Sequence of the second protein:
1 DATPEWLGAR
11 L

Sequence of the first protein:
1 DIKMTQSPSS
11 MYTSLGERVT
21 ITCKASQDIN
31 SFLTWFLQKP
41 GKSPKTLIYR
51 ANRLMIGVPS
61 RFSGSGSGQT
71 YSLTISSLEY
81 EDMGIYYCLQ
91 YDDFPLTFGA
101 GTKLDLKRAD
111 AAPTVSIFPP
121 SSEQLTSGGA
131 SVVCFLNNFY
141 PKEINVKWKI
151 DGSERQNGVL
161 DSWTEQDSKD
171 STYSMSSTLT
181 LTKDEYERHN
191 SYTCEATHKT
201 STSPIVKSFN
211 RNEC

This data describes a binding interaction between two proteins.

Residue-level contacts at the interface:
Residue F32 in the first protein contacts residue E5 in the second protein (closest heavy-atom distance 4.0 Å).
Residue I48 in the first protein is in contact with residue W6 in the second protein (closest heavy-atom distance 5.0 Å).
Residue I56 in the first protein interacts with residue D1 in the second protein (closest heavy-atom distance 3.7 Å).
Residue Y49 in the first protein interacts with residue D1 in the second protein (closest heavy-atom distance 3.2 Å).
Residue Y49 in the first protein is in contact with residue E5 in the second protein (closest heavy-atom distance 4.2 Å).
Residue F94 in the first protein contacts residue L11 in the second protein (closest heavy-atom distance 3.9 Å).
Residue L54 in the first protein contacts residue D1 in the second protein (closest heavy-atom distance 4.0 Å).
Residue Y49 in the first protein is in contact with residue A2 in the second protein (closest heavy-atom distance 3.7 Å).
Residue Y91 in the first protein interacts with residue W6 in the second protein (closest heavy-atom distance 3.0 Å).
Residue T34 in the first protein interacts with residue W6 in the second protein (closest heavy-atom distance 3.0 Å).
Residue Y49 in the first protein contacts residue W6 in the second protein (closest heavy-atom distance 3.0 Å).
Residue M55 in the first protein interacts with residue D1 in the second protein (closest heavy-atom distance 4.4 Å).
Residue R53 in the first protein interacts with residue E5 in the second protein (closest heavy-atom distance 2.7 Å).
Residue R50 in the first protein interacts with residue E5 in the second protein (closest heavy-atom distance 2.7 Å).
Residue Y91 in the first protein contacts residue E5 in the second protein (closest heavy-atom distance 4.0 Å).
Residue Y91 in the first protein interacts with residue L7 in the second protein (closest heavy-atom distance 4.8 Å).
Residue T46 in the first protein contacts residue W6 in the second protein (closest heavy-atom distance 4.9 Å).